The following describes two proteins that form a bound complex.

Sequence of the second protein:
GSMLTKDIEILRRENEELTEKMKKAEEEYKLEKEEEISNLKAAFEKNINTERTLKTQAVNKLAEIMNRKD

Contacts between the two chains:
Residue L74 in the first protein contacts residue A63 in the second protein (closest heavy-atom distance 4.5 Å).
Residue R70 in the first protein contacts residue V59 in the second protein (closest heavy-atom distance 4.5 Å).
Residue L71 in the first protein is in contact with residue V59 in the second protein (closest heavy-atom distance 3.7 Å).
Residue L74 in the first protein contacts residue M66 in the second protein (closest heavy-atom distance 3.1 Å).
Residue Y68 in the first protein contacts residue V59 in the second protein (closest heavy-atom distance 3.7 Å).
Residue D78 in the first protein interacts with residue R68 in the second protein (closest heavy-atom distance 4.9 Å).
Residue L74 in the first protein is in contact with residue L62 in the second protein (closest heavy-atom distance 4.6 Å).
Residue L71 in the first protein interacts with residue A63 in the second protein (closest heavy-atom distance 3.7 Å).
Residue F41 in the first protein interacts with residue L62 in the second protein (closest heavy-atom distance 4.1 Å).
Residue F41 in the first protein contacts residue M66 in the second protein (closest heavy-atom distance 3.9 Å).
Residue D67 in the first protein is in contact with residue V59 in the second protein (closest heavy-atom distance 4.1 Å).
Residue V40 in the first protein contacts residue L62 in the second protein (closest heavy-atom distance 3.8 Å).
Residue L74 in the first protein interacts with residue N67 in the second protein (closest heavy-atom distance 3.5 Å).
Residue P77 in the first protein is in contact with residue R68 in the second protein (closest heavy-atom distance 3.3 Å).
Residue L74 in the first protein interacts with residue R68 in the second protein (closest heavy-atom distance 3.5 Å).
Residue D67 in the first protein interacts with residue K55 in the second protein (closest heavy-atom distance 2.6 Å).
Residue L71 in the first protein is in contact with residue L62 in the second protein (closest heavy-atom distance 4.2 Å).
Residue R70 in the first protein contacts residue N60 in the second protein (closest heavy-atom distance 3.3 Å).
Residue R70 in the first protein contacts residue A63 in the second protein (closest heavy-atom distance 3.8 Å).

Sequence of the first protein:
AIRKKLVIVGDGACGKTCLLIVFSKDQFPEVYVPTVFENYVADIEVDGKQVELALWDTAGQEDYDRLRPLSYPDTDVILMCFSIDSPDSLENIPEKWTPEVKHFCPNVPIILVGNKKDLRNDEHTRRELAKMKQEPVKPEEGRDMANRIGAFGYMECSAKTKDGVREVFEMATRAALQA